Interface contacts:
Residue E1915 in protein 1 interacts with residue E17 in protein 2 (closest heavy-atom distance 5.0 Å).
Residue K1907 in protein 1 contacts residue K27 in protein 2 (closest heavy-atom distance 3.3 Å).
Residue R1908 in protein 1 contacts residue V39 in protein 2 (closest heavy-atom distance 4.3 Å).
Residue L1909 in protein 1 contacts residue K27 in protein 2 (closest heavy-atom distance 4.2 Å).

This data describes a binding interaction between two proteins.

Sequence of protein 2:
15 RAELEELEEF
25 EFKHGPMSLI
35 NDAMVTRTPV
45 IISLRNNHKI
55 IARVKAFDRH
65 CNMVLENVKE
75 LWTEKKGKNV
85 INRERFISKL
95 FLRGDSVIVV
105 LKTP

Sequence of protein 1:
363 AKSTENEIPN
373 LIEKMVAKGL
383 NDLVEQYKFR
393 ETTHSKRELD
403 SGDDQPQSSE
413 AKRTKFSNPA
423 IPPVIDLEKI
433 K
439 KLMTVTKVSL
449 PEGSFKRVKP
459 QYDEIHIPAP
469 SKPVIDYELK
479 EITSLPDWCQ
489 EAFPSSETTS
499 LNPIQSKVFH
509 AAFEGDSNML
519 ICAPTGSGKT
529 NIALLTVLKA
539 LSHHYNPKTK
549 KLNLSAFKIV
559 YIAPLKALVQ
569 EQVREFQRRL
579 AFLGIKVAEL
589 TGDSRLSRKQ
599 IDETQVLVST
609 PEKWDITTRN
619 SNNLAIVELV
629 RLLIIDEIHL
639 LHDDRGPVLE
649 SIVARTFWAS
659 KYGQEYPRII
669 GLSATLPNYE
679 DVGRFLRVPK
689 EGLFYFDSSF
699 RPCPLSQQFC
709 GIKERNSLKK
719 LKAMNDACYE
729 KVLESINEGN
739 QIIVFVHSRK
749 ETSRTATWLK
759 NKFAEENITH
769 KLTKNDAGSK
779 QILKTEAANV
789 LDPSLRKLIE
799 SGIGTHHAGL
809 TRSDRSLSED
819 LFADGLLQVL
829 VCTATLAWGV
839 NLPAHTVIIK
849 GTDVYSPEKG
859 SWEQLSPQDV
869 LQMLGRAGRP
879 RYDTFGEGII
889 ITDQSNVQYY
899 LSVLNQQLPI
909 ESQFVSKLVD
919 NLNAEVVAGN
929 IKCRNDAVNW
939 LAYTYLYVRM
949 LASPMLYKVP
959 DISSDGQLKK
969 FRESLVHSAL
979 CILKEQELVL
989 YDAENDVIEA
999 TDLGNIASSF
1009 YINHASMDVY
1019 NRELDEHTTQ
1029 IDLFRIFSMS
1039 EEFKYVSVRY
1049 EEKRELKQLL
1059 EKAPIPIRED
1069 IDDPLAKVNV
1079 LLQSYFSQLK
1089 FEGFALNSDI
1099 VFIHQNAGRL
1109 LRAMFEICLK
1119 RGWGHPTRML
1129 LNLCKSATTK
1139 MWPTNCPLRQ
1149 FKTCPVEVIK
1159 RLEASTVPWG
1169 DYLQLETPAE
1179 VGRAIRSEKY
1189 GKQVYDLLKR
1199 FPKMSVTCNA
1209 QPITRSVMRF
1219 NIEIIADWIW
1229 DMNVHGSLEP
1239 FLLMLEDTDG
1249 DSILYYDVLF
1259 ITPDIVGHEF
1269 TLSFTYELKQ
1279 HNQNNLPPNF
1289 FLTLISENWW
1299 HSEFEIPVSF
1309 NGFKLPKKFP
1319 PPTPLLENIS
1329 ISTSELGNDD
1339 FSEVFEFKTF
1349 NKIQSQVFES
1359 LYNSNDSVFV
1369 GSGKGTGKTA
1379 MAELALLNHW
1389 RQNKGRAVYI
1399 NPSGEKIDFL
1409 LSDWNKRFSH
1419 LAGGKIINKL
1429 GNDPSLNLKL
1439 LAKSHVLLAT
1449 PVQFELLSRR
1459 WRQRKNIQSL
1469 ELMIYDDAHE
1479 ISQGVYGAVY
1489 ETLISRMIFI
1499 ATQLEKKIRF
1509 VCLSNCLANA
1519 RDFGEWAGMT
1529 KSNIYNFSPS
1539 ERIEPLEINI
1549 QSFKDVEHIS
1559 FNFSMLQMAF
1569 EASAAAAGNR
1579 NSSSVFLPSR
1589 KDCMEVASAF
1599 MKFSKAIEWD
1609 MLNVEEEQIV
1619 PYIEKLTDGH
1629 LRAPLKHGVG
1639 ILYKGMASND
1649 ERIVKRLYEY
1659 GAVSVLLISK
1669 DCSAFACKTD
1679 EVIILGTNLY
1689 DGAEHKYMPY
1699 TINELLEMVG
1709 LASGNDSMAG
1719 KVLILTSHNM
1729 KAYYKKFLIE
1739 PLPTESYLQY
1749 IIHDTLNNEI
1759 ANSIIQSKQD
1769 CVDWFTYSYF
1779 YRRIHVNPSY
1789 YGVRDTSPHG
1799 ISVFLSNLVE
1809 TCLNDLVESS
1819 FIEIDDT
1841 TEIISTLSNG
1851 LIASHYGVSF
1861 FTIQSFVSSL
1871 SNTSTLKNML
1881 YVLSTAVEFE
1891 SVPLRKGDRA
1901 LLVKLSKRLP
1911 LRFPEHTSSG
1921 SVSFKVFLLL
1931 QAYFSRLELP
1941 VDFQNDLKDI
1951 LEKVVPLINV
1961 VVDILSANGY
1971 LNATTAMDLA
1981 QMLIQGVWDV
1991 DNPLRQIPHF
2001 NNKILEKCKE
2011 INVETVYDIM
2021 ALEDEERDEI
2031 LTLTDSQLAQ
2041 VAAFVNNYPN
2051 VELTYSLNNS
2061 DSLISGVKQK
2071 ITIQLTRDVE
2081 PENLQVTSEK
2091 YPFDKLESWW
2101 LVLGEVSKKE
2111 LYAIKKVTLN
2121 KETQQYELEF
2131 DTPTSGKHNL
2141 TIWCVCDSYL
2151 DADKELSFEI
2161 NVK